This data describes a binding interaction between two proteins.

Sequence of protein 2:
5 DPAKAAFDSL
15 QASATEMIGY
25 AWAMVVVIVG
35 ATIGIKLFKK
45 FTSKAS

Interface contacts:
Residue K40 in protein 2 is in contact with residue S50 in protein 1 (closest heavy-atom distance 3.4 Å).
Residue F11 in protein 2 contacts residue M21 in protein 1 (closest heavy-atom distance 4.4 Å).
Residue I37 in protein 2 is in contact with residue S50 in protein 1 (closest heavy-atom distance 3.2 Å).
Residue I22 in protein 2 is in contact with residue A35 in protein 1 (closest heavy-atom distance 3.7 Å).
Residue A25 in protein 2 interacts with residue I39 in protein 1 (closest heavy-atom distance 4.6 Å).
Residue V29 in protein 2 is in contact with residue F42 in protein 1 (closest heavy-atom distance 3.8 Å).
Residue I37 in protein 2 is in contact with residue T46 in protein 1 (closest heavy-atom distance 3.5 Å).
Residue F11 in protein 2 contacts residue Y24 in protein 1 (closest heavy-atom distance 3.6 Å).
Residue W26 in protein 2 is in contact with residue G38 in protein 1 (closest heavy-atom distance 4.0 Å).
Residue I37 in protein 2 interacts with residue S47 in protein 1 (closest heavy-atom distance 4.4 Å).
Residue K40 in protein 2 interacts with residue S47 in protein 1 (closest heavy-atom distance 3.1 Å).
Residue I22 in protein 2 contacts residue V31 in protein 1 (closest heavy-atom distance 3.9 Å).
Residue A7 in protein 2 interacts with residue Y24 in protein 1 (closest heavy-atom distance 4.9 Å).
Residue V33 in protein 2 contacts residue K43 in protein 1 (closest heavy-atom distance 4.4 Å).
Residue Q15 in protein 2 is in contact with residue M28 in protein 1 (closest heavy-atom distance 4.4 Å).
Residue V33 in protein 2 is in contact with residue T46 in protein 1 (closest heavy-atom distance 3.8 Å).
Residue L14 in protein 2 contacts residue M28 in protein 1 (closest heavy-atom distance 4.5 Å).
Residue A18 in protein 2 is in contact with residue I32 in protein 1 (closest heavy-atom distance 4.9 Å).
Residue W26 in protein 2 is in contact with residue I39 in protein 1 (closest heavy-atom distance 3.9 Å).
Residue V29 in protein 2 contacts residue I39 in protein 1 (closest heavy-atom distance 4.1 Å).
Residue F11 in protein 2 interacts with residue A25 in protein 1 (closest heavy-atom distance 4.2 Å).
Residue T19 in protein 2 interacts with residue V31 in protein 1 (closest heavy-atom distance 4.3 Å).
Residue A7 in protein 2 is in contact with residue M21 in protein 1 (closest heavy-atom distance 4.9 Å).
Residue I22 in protein 2 contacts residue I32 in protein 1 (closest heavy-atom distance 4.6 Å).
Residue L41 in protein 2 contacts residue S50 in protein 1 (closest heavy-atom distance 4.3 Å).
Residue K44 in protein 2 contacts residue S50 in protein 1 (closest heavy-atom distance 4.5 Å).
Residue K8 in protein 2 interacts with residue Y24 in protein 1 (closest heavy-atom distance 3.3 Å).
Residue F11 in protein 2 contacts residue M28 in protein 1 (closest heavy-atom distance 4.6 Å).
Residue Q15 in protein 2 contacts residue A27 in protein 1 (closest heavy-atom distance 3.9 Å).
Residue V33 in protein 2 contacts residue F42 in protein 1 (closest heavy-atom distance 3.9 Å).
Residue V30 in protein 2 is in contact with residue F42 in protein 1 (closest heavy-atom distance 4.9 Å).
Residue W26 in protein 2 is in contact with residue A35 in protein 1 (closest heavy-atom distance 4.8 Å).
Residue W26 in protein 2 contacts residue F42 in protein 1 (closest heavy-atom distance 4.2 Å).
Residue V29 in protein 2 contacts residue K43 in protein 1 (closest heavy-atom distance 4.9 Å).
Residue Q15 in protein 2 is in contact with residue V31 in protein 1 (closest heavy-atom distance 4.1 Å).

Sequence of protein 1:
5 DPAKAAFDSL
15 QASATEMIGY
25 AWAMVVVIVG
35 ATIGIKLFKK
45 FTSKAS